These two protein chains interact to form a complex.

Sequence of the first protein:
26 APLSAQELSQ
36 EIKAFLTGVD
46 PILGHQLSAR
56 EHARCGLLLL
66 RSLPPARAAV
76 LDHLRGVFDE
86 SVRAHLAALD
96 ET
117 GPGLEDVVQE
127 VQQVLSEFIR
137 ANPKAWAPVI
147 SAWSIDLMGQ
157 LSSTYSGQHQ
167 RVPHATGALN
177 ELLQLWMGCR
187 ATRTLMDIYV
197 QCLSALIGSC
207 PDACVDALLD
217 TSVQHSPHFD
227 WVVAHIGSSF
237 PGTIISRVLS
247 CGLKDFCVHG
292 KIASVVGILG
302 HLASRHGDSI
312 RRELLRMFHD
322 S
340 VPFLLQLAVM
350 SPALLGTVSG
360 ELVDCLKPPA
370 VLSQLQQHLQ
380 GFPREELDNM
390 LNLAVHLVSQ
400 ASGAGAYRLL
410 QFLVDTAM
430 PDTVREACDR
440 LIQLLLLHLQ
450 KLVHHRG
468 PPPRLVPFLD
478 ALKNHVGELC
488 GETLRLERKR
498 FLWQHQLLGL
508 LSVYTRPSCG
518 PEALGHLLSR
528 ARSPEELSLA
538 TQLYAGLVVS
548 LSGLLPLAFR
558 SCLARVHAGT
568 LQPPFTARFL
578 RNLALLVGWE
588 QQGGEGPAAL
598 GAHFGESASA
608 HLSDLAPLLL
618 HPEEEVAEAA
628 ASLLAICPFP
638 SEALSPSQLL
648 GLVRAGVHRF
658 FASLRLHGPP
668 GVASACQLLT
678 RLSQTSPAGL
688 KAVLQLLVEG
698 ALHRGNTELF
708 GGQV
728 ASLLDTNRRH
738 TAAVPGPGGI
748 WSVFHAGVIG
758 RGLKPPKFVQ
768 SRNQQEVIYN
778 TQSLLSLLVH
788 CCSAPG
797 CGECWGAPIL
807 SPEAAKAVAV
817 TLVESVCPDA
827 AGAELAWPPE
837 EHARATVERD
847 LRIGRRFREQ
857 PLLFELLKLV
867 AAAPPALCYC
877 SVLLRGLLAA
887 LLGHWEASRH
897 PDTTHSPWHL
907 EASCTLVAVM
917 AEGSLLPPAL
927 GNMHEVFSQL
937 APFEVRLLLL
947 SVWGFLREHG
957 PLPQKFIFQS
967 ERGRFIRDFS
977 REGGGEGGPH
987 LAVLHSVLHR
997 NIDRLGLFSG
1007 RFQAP

Contacts between the two chains:
Residue I1146 in the second protein is in contact with residue R651 in the first protein (closest heavy-atom distance 4.2 Å).
Residue D1142 in the second protein is in contact with residue N703 in the first protein (closest heavy-atom distance 4.7 Å).
Residue Q1151 in the second protein contacts residue L617 in the first protein (closest heavy-atom distance 3.8 Å).
Residue L861 in the second protein interacts with residue R735 in the first protein (closest heavy-atom distance 4.4 Å).
Residue T1140 in the second protein contacts residue E696 in the first protein (closest heavy-atom distance 4.2 Å).
Residue E944 in the second protein is in contact with residue L731 in the first protein (closest heavy-atom distance 2.4 Å).
Residue R844 in the second protein interacts with residue A740 in the first protein (closest heavy-atom distance 4.6 Å).
Residue P1181 in the second protein is in contact with residue R701 in the first protein (closest heavy-atom distance 4.7 Å).
Residue R1141 in the second protein contacts residue H700 in the first protein (closest heavy-atom distance 3.9 Å).
Residue E944 in the second protein interacts with residue A728 in the first protein (closest heavy-atom distance 3.3 Å).
Residue I1147 in the second protein is in contact with residue L617 in the first protein (closest heavy-atom distance 3.6 Å).
Residue H868 in the second protein interacts with residue L731 in the first protein (closest heavy-atom distance 4.2 Å).
Residue R862 in the second protein is in contact with residue N734 in the first protein (closest heavy-atom distance 3.2 Å).
Residue Q846 in the second protein contacts residue A739 in the first protein (closest heavy-atom distance 3.6 Å).
Residue D1144 in the second protein interacts with residue R651 in the first protein (closest heavy-atom distance 3.8 Å).
Residue E944 in the second protein interacts with residue L730 in the first protein (closest heavy-atom distance 2.9 Å).
Residue I941 in the second protein is in contact with residue N734 in the first protein (closest heavy-atom distance 3.9 Å).
Residue D852 in the second protein contacts residue G746 in the first protein (closest heavy-atom distance 4.0 Å).
Residue T1148 in the second protein interacts with residue P614 in the first protein (closest heavy-atom distance 4.1 Å).
Residue I1143 in the second protein contacts residue H655 in the first protein (closest heavy-atom distance 3.6 Å).
Residue D1142 in the second protein interacts with residue H655 in the first protein (closest heavy-atom distance 3.4 Å).
Residue D1142 in the second protein is in contact with residue G702 in the first protein (closest heavy-atom distance 4.3 Å).
Residue Q1152 in the second protein contacts residue G566 in the first protein (closest heavy-atom distance 3.6 Å).
Residue Q846 in the second protein contacts residue A740 in the first protein (closest heavy-atom distance 4.5 Å).
Residue I855 in the second protein contacts residue I747 in the first protein (closest heavy-atom distance 3.8 Å).
Residue I1147 in the second protein interacts with residue A652 in the first protein (closest heavy-atom distance 4.0 Å).
Residue D1180 in the second protein contacts residue H700 in the first protein (closest heavy-atom distance 3.5 Å).
Residue Q1151 in the second protein is in contact with residue H618 in the first protein (closest heavy-atom distance 4.6 Å).
Residue Q1152 in the second protein is in contact with residue A565 in the first protein (closest heavy-atom distance 3.7 Å).
Residue P838 in the second protein is in contact with residue R735 in the first protein (closest heavy-atom distance 3.4 Å).
Residue D864 in the second protein interacts with residue R735 in the first protein (closest heavy-atom distance 4.6 Å).
Residue L1150 in the second protein is in contact with residue H564 in the first protein (closest heavy-atom distance 3.8 Å).
Residue D1180 in the second protein interacts with residue R701 in the first protein (closest heavy-atom distance 4.3 Å).
Residue E944 in the second protein is in contact with residue S729 in the first protein (closest heavy-atom distance 3.3 Å).
Residue Q940 in the second protein contacts residue L730 in the first protein (closest heavy-atom distance 3.6 Å).
Residue T1140 in the second protein interacts with residue H700 in the first protein (closest heavy-atom distance 3.2 Å).
Residue L1150 in the second protein interacts with residue P614 in the first protein (closest heavy-atom distance 4.7 Å).
Residue R862 in the second protein contacts residue R735 in the first protein (closest heavy-atom distance 3.6 Å).
Residue R862 in the second protein contacts residue T738 in the first protein (closest heavy-atom distance 3.7 Å).
Residue L861 in the second protein contacts residue N734 in the first protein (closest heavy-atom distance 3.5 Å).
Residue I855 in the second protein is in contact with residue G746 in the first protein (closest heavy-atom distance 4.4 Å).
Residue Q1151 in the second protein is in contact with residue P619 in the first protein (closest heavy-atom distance 3.8 Å).
Residue Q1152 in the second protein contacts residue H564 in the first protein (closest heavy-atom distance 3.5 Å).
Residue D1144 in the second protein contacts residue H655 in the first protein (closest heavy-atom distance 4.5 Å).
Residue T1140 in the second protein interacts with residue G697 in the first protein (closest heavy-atom distance 4.4 Å).
Residue Q865 in the second protein is in contact with residue R735 in the first protein (closest heavy-atom distance 3.1 Å).
Residue Q1152 in the second protein interacts with residue V563 in the first protein (closest heavy-atom distance 4.3 Å).
Residue I1147 in the second protein interacts with residue R651 in the first protein (closest heavy-atom distance 3.3 Å).
Residue I941 in the second protein is in contact with residue L730 in the first protein (closest heavy-atom distance 4.2 Å).
Residue I941 in the second protein contacts residue L731 in the first protein (closest heavy-atom distance 3.7 Å).
Residue L858 in the second protein interacts with residue N734 in the first protein (closest heavy-atom distance 3.1 Å).
Residue L861 in the second protein interacts with residue L731 in the first protein (closest heavy-atom distance 4.5 Å).
Residue D1144 in the second protein interacts with residue L617 in the first protein (closest heavy-atom distance 4.7 Å).
Residue I1147 in the second protein interacts with residue P614 in the first protein (closest heavy-atom distance 4.2 Å).
Residue Q865 in the second protein interacts with residue L731 in the first protein (closest heavy-atom distance 4.6 Å).
Residue R862 in the second protein is in contact with residue H737 in the first protein (closest heavy-atom distance 3.9 Å).
Residue T1148 in the second protein contacts residue L617 in the first protein (closest heavy-atom distance 3.7 Å).
Residue D1142 in the second protein is in contact with residue H700 in the first protein (closest heavy-atom distance 3.3 Å).
Residue C863 in the second protein is in contact with residue R735 in the first protein (closest heavy-atom distance 2.9 Å).
Residue I945 in the second protein interacts with residue L731 in the first protein (closest heavy-atom distance 4.0 Å).

Sequence of the second protein:
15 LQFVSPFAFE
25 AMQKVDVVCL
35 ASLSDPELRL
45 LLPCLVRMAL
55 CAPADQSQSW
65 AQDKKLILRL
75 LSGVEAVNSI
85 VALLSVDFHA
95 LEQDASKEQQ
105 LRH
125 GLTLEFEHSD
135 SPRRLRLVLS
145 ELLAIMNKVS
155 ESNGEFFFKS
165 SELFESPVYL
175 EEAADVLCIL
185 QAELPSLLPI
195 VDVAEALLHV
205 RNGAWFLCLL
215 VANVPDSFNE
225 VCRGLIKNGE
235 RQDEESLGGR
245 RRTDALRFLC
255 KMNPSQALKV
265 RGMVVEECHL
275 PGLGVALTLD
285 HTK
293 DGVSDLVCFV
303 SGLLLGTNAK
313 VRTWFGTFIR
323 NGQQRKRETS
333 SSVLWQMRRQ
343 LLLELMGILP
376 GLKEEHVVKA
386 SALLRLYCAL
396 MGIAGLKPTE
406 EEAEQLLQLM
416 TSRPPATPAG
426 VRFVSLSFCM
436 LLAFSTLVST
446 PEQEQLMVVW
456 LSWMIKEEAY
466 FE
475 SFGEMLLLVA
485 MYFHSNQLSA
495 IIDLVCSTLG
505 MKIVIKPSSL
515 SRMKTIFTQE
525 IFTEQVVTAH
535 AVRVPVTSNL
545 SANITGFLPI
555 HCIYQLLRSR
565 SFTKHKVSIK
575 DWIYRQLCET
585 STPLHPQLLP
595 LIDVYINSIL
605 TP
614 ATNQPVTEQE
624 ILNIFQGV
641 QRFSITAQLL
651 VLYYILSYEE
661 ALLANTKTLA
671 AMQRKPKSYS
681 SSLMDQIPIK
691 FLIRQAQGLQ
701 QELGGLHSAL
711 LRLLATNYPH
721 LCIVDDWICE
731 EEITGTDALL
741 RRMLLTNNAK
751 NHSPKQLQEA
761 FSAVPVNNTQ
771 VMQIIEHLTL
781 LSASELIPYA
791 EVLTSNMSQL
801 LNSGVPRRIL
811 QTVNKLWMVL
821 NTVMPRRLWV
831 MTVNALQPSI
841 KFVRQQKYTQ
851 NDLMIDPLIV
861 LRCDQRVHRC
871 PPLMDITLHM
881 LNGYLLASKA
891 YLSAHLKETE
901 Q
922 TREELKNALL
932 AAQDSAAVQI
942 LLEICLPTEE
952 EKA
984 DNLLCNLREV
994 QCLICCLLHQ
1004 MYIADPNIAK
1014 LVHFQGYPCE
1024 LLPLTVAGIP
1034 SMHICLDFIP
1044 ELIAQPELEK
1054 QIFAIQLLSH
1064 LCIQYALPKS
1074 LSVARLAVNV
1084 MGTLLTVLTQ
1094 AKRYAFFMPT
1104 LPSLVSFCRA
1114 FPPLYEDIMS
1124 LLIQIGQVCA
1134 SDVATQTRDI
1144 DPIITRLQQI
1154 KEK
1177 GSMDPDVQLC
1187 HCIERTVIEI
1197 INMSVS